These two protein chains interact to form a complex.

Sequence of chain B:
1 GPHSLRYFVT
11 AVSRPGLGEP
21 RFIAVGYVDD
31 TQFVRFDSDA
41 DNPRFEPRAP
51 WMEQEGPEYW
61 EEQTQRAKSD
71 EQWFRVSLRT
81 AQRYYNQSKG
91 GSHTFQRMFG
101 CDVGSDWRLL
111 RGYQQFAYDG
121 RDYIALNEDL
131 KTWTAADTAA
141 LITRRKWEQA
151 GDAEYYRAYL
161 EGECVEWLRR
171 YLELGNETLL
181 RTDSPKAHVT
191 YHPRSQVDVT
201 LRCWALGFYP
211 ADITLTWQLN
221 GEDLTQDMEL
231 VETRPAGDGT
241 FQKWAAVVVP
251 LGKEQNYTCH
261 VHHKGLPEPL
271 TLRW

Sequence of chain A:
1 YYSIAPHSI

Interface contacts:
Residue Q114 in chain B interacts with residue S3 in chain A (closest heavy-atom distance 3.5 Å).
Residue Y159 in chain B interacts with residue S3 in chain A (closest heavy-atom distance 3.4 Å).
Residue K146 in chain B contacts residue S8 in chain A (closest heavy-atom distance 3.2 Å).
Residue Y7 in chain B is in contact with residue Y2 in chain A (closest heavy-atom distance 3.7 Å).
Residue V9 in chain B interacts with residue Y2 in chain A (closest heavy-atom distance 3.4 Å).
Residue Q63 in chain B interacts with residue Y2 in chain A (closest heavy-atom distance 2.9 Å).
Residue W73 in chain B contacts residue H7 in chain A (closest heavy-atom distance 2.8 Å).
Residue Q63 in chain B interacts with residue Y1 in chain A (closest heavy-atom distance 3.4 Å).
Residue K146 in chain B is in contact with residue I9 in chain A (closest heavy-atom distance 4.2 Å).
Residue A67 in chain B contacts residue Y2 in chain A (closest heavy-atom distance 4.4 Å).
Residue Y7 in chain B is in contact with residue Y1 in chain A (closest heavy-atom distance 2.6 Å).
Residue S77 in chain B interacts with residue I9 in chain A (closest heavy-atom distance 3.4 Å).
Residue E163 in chain B contacts residue Y1 in chain A (closest heavy-atom distance 3.8 Å).
Residue W147 in chain B is in contact with residue H7 in chain A (closest heavy-atom distance 3.2 Å).
Residue Y156 in chain B is in contact with residue P6 in chain A (closest heavy-atom distance 3.3 Å).
Residue F45 in chain B contacts residue Y2 in chain A (closest heavy-atom distance 3.9 Å).
Residue R97 in chain B interacts with residue I4 in chain A (closest heavy-atom distance 4.1 Å).
Residue D70 in chain B is in contact with residue Y2 in chain A (closest heavy-atom distance 2.3 Å).
Residue R97 in chain B contacts residue A5 in chain A (closest heavy-atom distance 3.6 Å).
Residue Y159 in chain B interacts with residue Y1 in chain A (closest heavy-atom distance 2.7 Å).
Residue L5 in chain B contacts residue Y1 in chain A (closest heavy-atom distance 4.0 Å).
Residue A150 in chain B is in contact with residue H7 in chain A (closest heavy-atom distance 4.0 Å).
Residue F74 in chain B interacts with residue Y2 in chain A (closest heavy-atom distance 4.5 Å).
Residue T143 in chain B interacts with residue I9 in chain A (closest heavy-atom distance 2.8 Å).
Residue Y155 in chain B contacts residue I4 in chain A (closest heavy-atom distance 3.5 Å).
Residue D152 in chain B interacts with residue P6 in chain A (closest heavy-atom distance 3.4 Å).
Residue W73 in chain B interacts with residue S8 in chain A (closest heavy-atom distance 3.2 Å).
Residue F95 in chain B contacts residue I9 in chain A (closest heavy-atom distance 3.6 Å).
Residue S69 in chain B is in contact with residue I4 in chain A (closest heavy-atom distance 4.2 Å).
Residue Y123 in chain B interacts with residue I9 in chain A (closest heavy-atom distance 4.0 Å).
Residue W167 in chain B interacts with residue Y1 in chain A (closest heavy-atom distance 3.3 Å).
Residue Y171 in chain B interacts with residue Y1 in chain A (closest heavy-atom distance 2.9 Å).
Residue W73 in chain B is in contact with residue I9 in chain A (closest heavy-atom distance 4.1 Å).
Residue D70 in chain B interacts with residue A5 in chain A (closest heavy-atom distance 3.7 Å).
Residue R66 in chain B contacts residue Y2 in chain A (closest heavy-atom distance 2.8 Å).
Residue S77 in chain B interacts with residue S8 in chain A (closest heavy-atom distance 3.5 Å).
Residue V76 in chain B contacts residue S8 in chain A (closest heavy-atom distance 3.7 Å).
Residue K146 in chain B interacts with residue H7 in chain A (closest heavy-atom distance 4.3 Å).
Residue E62 in chain B interacts with residue Y1 in chain A (closest heavy-atom distance 3.5 Å).
Residue F22 in chain B contacts residue Y2 in chain A (closest heavy-atom distance 3.9 Å).
Residue A24 in chain B is in contact with residue Y2 in chain A (closest heavy-atom distance 3.9 Å).
Residue Y156 in chain B contacts residue A5 in chain A (closest heavy-atom distance 3.5 Å).
Residue Y155 in chain B is in contact with residue P6 in chain A (closest heavy-atom distance 3.8 Å).
Residue Y156 in chain B is in contact with residue I4 in chain A (closest heavy-atom distance 3.7 Å).
Residue R97 in chain B interacts with residue Y2 in chain A (closest heavy-atom distance 4.3 Å).
Residue Y159 in chain B contacts residue Y2 in chain A (closest heavy-atom distance 4.2 Å).
Residue T80 in chain B contacts residue I9 in chain A (closest heavy-atom distance 3.7 Å).
Residue F99 in chain B interacts with residue S3 in chain A (closest heavy-atom distance 3.5 Å).
Residue R97 in chain B interacts with residue S3 in chain A (closest heavy-atom distance 2.9 Å).
Residue Y59 in chain B interacts with residue Y1 in chain A (closest heavy-atom distance 3.7 Å).
Residue W73 in chain B is in contact with residue A5 in chain A (closest heavy-atom distance 3.3 Å).
Residue R66 in chain B is in contact with residue I4 in chain A (closest heavy-atom distance 3.5 Å).
Residue F99 in chain B contacts residue Y2 in chain A (closest heavy-atom distance 4.0 Å).
Residue D152 in chain B interacts with residue H7 in chain A (closest heavy-atom distance 2.5 Å).
Residue W147 in chain B contacts residue S8 in chain A (closest heavy-atom distance 3.0 Å).
Residue A81 in chain B is in contact with residue I9 in chain A (closest heavy-atom distance 3.7 Å).
Residue Y156 in chain B interacts with residue S3 in chain A (closest heavy-atom distance 4.4 Å).
Residue R66 in chain B is in contact with residue Y1 in chain A (closest heavy-atom distance 3.4 Å).
Residue W147 in chain B interacts with residue I9 in chain A (closest heavy-atom distance 4.2 Å).
Residue Y84 in chain B interacts with residue I9 in chain A (closest heavy-atom distance 2.8 Å).